Sequence of the first protein:
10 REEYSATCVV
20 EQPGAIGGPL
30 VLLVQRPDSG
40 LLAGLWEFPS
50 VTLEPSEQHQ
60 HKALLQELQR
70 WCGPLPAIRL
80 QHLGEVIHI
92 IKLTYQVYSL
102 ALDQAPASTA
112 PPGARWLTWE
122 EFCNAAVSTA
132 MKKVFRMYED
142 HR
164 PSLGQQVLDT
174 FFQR

Contacts between the two chains:
Residue V233 in the second protein interacts with residue F174 in the first protein (closest heavy-atom distance 4.3 Å).
Residue S43 in the second protein is in contact with residue V170 in the first protein (closest heavy-atom distance 4.5 Å).
Residue Y250 in the second protein contacts residue F175 in the first protein (closest heavy-atom distance 4.0 Å).
Residue E256 in the second protein interacts with residue S165 in the first protein (closest heavy-atom distance 3.3 Å).
Residue M40 in the second protein is in contact with residue F175 in the first protein (closest heavy-atom distance 4.1 Å).
Residue L126 in the second protein contacts residue Q176 in the first protein (closest heavy-atom distance 3.3 Å).
Residue Q125 in the second protein interacts with residue R177 in the first protein (closest heavy-atom distance 3.9 Å).
Residue G127 in the second protein interacts with residue F175 in the first protein (closest heavy-atom distance 3.2 Å).
Residue P129 in the second protein interacts with residue F175 in the first protein (closest heavy-atom distance 4.1 Å).
Residue I255 in the second protein contacts residue Q169 in the first protein (closest heavy-atom distance 3.2 Å).
Residue V45 in the second protein is in contact with residue V170 in the first protein (closest heavy-atom distance 4.8 Å).
Residue R210 in the second protein interacts with residue D37 in the first protein (closest heavy-atom distance 3.3 Å).
Residue P253 in the second protein is in contact with residue F174 in the first protein (closest heavy-atom distance 4.6 Å).
Residue L126 in the second protein contacts residue R177 in the first protein (closest heavy-atom distance 3.9 Å).
Residue K254 in the second protein interacts with residue L166 in the first protein (closest heavy-atom distance 3.9 Å).
Residue H44 in the second protein contacts residue D172 in the first protein (closest heavy-atom distance 3.1 Å).
Residue L251 in the second protein interacts with residue Q168 in the first protein (closest heavy-atom distance 4.8 Å).
Residue H44 in the second protein contacts residue L171 in the first protein (closest heavy-atom distance 2.8 Å).
Residue Y211 in the second protein is in contact with residue G39 in the first protein (closest heavy-atom distance 3.9 Å).
Residue K254 in the second protein contacts residue Q169 in the first protein (closest heavy-atom distance 3.6 Å).
Residue I255 in the second protein interacts with residue L166 in the first protein (closest heavy-atom distance 3.7 Å).
Residue P253 in the second protein interacts with residue Q169 in the first protein (closest heavy-atom distance 2.9 Å).
Residue S43 in the second protein is in contact with residue L40 in the first protein (closest heavy-atom distance 3.8 Å).
Residue K254 in the second protein interacts with residue Q168 in the first protein (closest heavy-atom distance 3.5 Å).
Residue A252 in the second protein is in contact with residue Q168 in the first protein (closest heavy-atom distance 3.0 Å).
Residue S43 in the second protein is in contact with residue G39 in the first protein (closest heavy-atom distance 3.6 Å).
Residue E256 in the second protein interacts with residue L166 in the first protein (closest heavy-atom distance 3.4 Å).
Residue Q125 in the second protein is in contact with residue Q176 in the first protein (closest heavy-atom distance 4.4 Å).
Residue V45 in the second protein interacts with residue Q169 in the first protein (closest heavy-atom distance 3.4 Å).
Residue L47 in the second protein interacts with residue L171 in the first protein (closest heavy-atom distance 3.6 Å).
Residue P129 in the second protein contacts residue F174 in the first protein (closest heavy-atom distance 4.4 Å).
Residue P253 in the second protein interacts with residue Q168 in the first protein (closest heavy-atom distance 4.5 Å).
Residue A252 in the second protein contacts residue L171 in the first protein (closest heavy-atom distance 3.8 Å).
Residue L126 in the second protein contacts residue F175 in the first protein (closest heavy-atom distance 3.3 Å).
Residue G127 in the second protein contacts residue Q176 in the first protein (closest heavy-atom distance 4.1 Å).
Residue I255 in the second protein is in contact with residue G167 in the first protein (closest heavy-atom distance 4.0 Å).
Residue P234 in the second protein is in contact with residue F175 in the first protein (closest heavy-atom distance 4.5 Å).
Residue A252 in the second protein is in contact with residue F174 in the first protein (closest heavy-atom distance 4.9 Å).
Residue P253 in the second protein is in contact with residue G167 in the first protein (closest heavy-atom distance 5.0 Å).
Residue L47 in the second protein interacts with residue F175 in the first protein (closest heavy-atom distance 4.2 Å).
Residue V45 in the second protein is in contact with residue Q168 in the first protein (closest heavy-atom distance 3.4 Å).
Residue V45 in the second protein interacts with residue L171 in the first protein (closest heavy-atom distance 3.3 Å).
Residue E124 in the second protein is in contact with residue R177 in the first protein (closest heavy-atom distance 4.9 Å).
Residue P234 in the second protein contacts residue F174 in the first protein (closest heavy-atom distance 3.5 Å).
Residue A252 in the second protein contacts residue V170 in the first protein (closest heavy-atom distance 4.2 Å).
Residue I128 in the second protein is in contact with residue F175 in the first protein (closest heavy-atom distance 3.5 Å).
Residue T206 in the second protein interacts with residue L166 in the first protein (closest heavy-atom distance 4.2 Å).
Residue A208 in the second protein interacts with residue Q168 in the first protein (closest heavy-atom distance 4.0 Å).
Residue Y250 in the second protein contacts residue L171 in the first protein (closest heavy-atom distance 3.8 Å).
Residue S46 in the second protein interacts with residue L171 in the first protein (closest heavy-atom distance 3.5 Å).
Residue H44 in the second protein interacts with residue V170 in the first protein (closest heavy-atom distance 3.5 Å).
Residue D232 in the second protein contacts residue F174 in the first protein (closest heavy-atom distance 3.4 Å).
Residue M40 in the second protein interacts with residue D172 in the first protein (closest heavy-atom distance 3.8 Å).
Residue A252 in the second protein is in contact with residue Q169 in the first protein (closest heavy-atom distance 4.2 Å).
Residue K254 in the second protein contacts residue G167 in the first protein (closest heavy-atom distance 3.1 Å).
Residue M40 in the second protein interacts with residue L171 in the first protein (closest heavy-atom distance 4.3 Å).
Residue G127 in the second protein interacts with residue F174 in the first protein (closest heavy-atom distance 4.8 Å).
Residue L251 in the second protein interacts with residue L171 in the first protein (closest heavy-atom distance 4.3 Å).
Residue P234 in the second protein is in contact with residue L171 in the first protein (closest heavy-atom distance 3.7 Å).
Residue R210 in the second protein contacts residue S38 in the first protein (closest heavy-atom distance 3.2 Å).

Sequence of the second protein:
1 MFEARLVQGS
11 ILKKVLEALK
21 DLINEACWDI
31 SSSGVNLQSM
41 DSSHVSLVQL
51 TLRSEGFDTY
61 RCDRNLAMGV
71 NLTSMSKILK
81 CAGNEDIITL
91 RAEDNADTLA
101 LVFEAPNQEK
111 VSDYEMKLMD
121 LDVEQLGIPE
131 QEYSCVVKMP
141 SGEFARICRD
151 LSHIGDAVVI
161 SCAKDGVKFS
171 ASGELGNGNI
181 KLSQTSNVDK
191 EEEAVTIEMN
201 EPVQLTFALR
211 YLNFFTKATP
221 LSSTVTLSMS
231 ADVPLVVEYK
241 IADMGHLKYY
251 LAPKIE

This data describes a binding interaction between two proteins.